Sequence of chain B:
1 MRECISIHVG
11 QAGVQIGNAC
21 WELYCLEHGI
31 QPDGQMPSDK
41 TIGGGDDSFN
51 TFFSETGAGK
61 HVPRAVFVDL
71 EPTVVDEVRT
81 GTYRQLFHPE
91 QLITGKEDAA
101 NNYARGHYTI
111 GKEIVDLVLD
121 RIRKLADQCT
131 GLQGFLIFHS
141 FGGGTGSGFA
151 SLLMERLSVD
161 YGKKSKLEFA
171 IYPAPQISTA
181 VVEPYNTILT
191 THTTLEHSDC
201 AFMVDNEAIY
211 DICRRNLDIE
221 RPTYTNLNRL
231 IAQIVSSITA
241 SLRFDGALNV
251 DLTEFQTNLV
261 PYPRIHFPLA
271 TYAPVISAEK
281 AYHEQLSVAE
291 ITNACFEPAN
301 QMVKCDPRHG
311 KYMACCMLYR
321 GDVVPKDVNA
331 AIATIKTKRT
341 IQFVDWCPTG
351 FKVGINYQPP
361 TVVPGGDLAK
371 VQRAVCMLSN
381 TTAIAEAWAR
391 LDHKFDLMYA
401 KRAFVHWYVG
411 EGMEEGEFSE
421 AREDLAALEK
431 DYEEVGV

Interface contacts:
Residue A58 in chain B is in contact with residue T47 in chain A (closest heavy-atom distance 3.3 Å).
Residue Q35 in chain B interacts with residue T47 in chain A (closest heavy-atom distance 3.2 Å).
Residue R84 in chain B is in contact with residue P44 in chain A (closest heavy-atom distance 3.5 Å).
Residue T80 in chain B interacts with residue M13 in chain A (closest heavy-atom distance 3.3 Å).
Residue A58 in chain B contacts residue V50 in chain A (closest heavy-atom distance 4.2 Å).
Residue R79 in chain B is in contact with residue P9 in chain A (closest heavy-atom distance 3.4 Å).
Residue G57 in chain B contacts residue H49 in chain A (closest heavy-atom distance 4.2 Å).
Residue T56 in chain B is in contact with residue H49 in chain A (closest heavy-atom distance 3.4 Å).
Residue Y83 in chain B is in contact with residue Y31 in chain A (closest heavy-atom distance 4.0 Å).
Residue Q85 in chain B is in contact with residue T46 in chain A (closest heavy-atom distance 4.2 Å).
Residue R229 in chain B contacts residue F35 in chain A (closest heavy-atom distance 3.7 Å).
Residue D33 in chain B is in contact with residue P44 in chain A (closest heavy-atom distance 4.0 Å).
Residue K60 in chain B interacts with residue T47 in chain A (closest heavy-atom distance 3.7 Å).
Residue R229 in chain B is in contact with residue S34 in chain A (closest heavy-atom distance 3.7 Å).
Residue Q31 in chain B contacts residue H39 in chain A (closest heavy-atom distance 3.6 Å).
Residue A58 in chain B interacts with residue K48 in chain A (closest heavy-atom distance 3.4 Å).
Residue T94 in chain B is in contact with residue E8 in chain A (closest heavy-atom distance 4.4 Å).
Residue G81 in chain B is in contact with residue Y31 in chain A (closest heavy-atom distance 3.6 Å).
Residue E77 in chain B interacts with residue T29 in chain A (closest heavy-atom distance 3.6 Å).
Residue D76 in chain B is in contact with residue M13 in chain A (closest heavy-atom distance 3.5 Å).
Residue P364 in chain B interacts with residue K38 in chain A (closest heavy-atom distance 3.7 Å).
Residue M36 in chain B contacts residue R45 in chain A (closest heavy-atom distance 2.4 Å).
Residue S38 in chain B is in contact with residue R45 in chain A (closest heavy-atom distance 4.3 Å).
Residue P32 in chain B contacts residue H39 in chain A (closest heavy-atom distance 3.4 Å).
Residue T80 in chain B contacts residue P19 in chain A (closest heavy-atom distance 4.4 Å).
Residue K96 in chain B is in contact with residue V6 in chain A (closest heavy-atom distance 4.2 Å).
Residue T80 in chain B contacts residue T16 in chain A (closest heavy-atom distance 3.8 Å).
Residue T94 in chain B is in contact with residue V6 in chain A (closest heavy-atom distance 3.2 Å).
Residue R79 in chain B interacts with residue E8 in chain A (closest heavy-atom distance 3.9 Å).
Residue G57 in chain B is in contact with residue T47 in chain A (closest heavy-atom distance 3.3 Å).
Residue N18 in chain B contacts residue Y31 in chain A (closest heavy-atom distance 3.6 Å).
Residue V78 in chain B contacts residue Y31 in chain A (closest heavy-atom distance 3.6 Å).
Residue Q31 in chain B contacts residue F42 in chain A (closest heavy-atom distance 4.2 Å).
Residue E77 in chain B interacts with residue P19 in chain A (closest heavy-atom distance 3.3 Å).
Residue P32 in chain B contacts residue F42 in chain A (closest heavy-atom distance 3.2 Å).
Residue K96 in chain B contacts residue L4 in chain A (closest heavy-atom distance 2.9 Å).
Residue T225 in chain B is in contact with residue S34 in chain A (closest heavy-atom distance 3.9 Å).
Residue L117 in chain B is in contact with residue G7 in chain A (closest heavy-atom distance 3.7 Å).
Residue G95 in chain B is in contact with residue V6 in chain A (closest heavy-atom distance 4.3 Å).
Residue D33 in chain B contacts residue F42 in chain A (closest heavy-atom distance 3.6 Å).
Residue T82 in chain B interacts with residue F42 in chain A (closest heavy-atom distance 3.9 Å).
Residue P89 in chain B contacts residue P9 in chain A (closest heavy-atom distance 4.4 Å).
Residue D33 in chain B is in contact with residue R45 in chain A (closest heavy-atom distance 3.4 Å).
Residue I114 in chain B interacts with residue G7 in chain A (closest heavy-atom distance 4.4 Å).
Residue P37 in chain B is in contact with residue R45 in chain A (closest heavy-atom distance 4.2 Å).
Residue T225 in chain B contacts residue F35 in chain A (closest heavy-atom distance 3.8 Å).
Residue N18 in chain B interacts with residue F35 in chain A (closest heavy-atom distance 3.6 Å).
Residue Q35 in chain B is in contact with residue R45 in chain A (closest heavy-atom distance 3.0 Å).
Residue E113 in chain B interacts with residue V6 in chain A (closest heavy-atom distance 4.2 Å).
Residue E77 in chain B is in contact with residue Y31 in chain A (closest heavy-atom distance 3.3 Å).
Residue T94 in chain B contacts residue G7 in chain A (closest heavy-atom distance 3.2 Å).
Residue T82 in chain B interacts with residue G36 in chain A (closest heavy-atom distance 3.8 Å).
Residue G57 in chain B interacts with residue K48 in chain A (closest heavy-atom distance 4.1 Å).
Residue Q85 in chain B is in contact with residue P44 in chain A (closest heavy-atom distance 3.7 Å).
Residue E22 in chain B contacts residue F35 in chain A (closest heavy-atom distance 3.1 Å).
Residue I93 in chain B interacts with residue G7 in chain A (closest heavy-atom distance 4.1 Å).
Residue Q35 in chain B contacts residue T46 in chain A (closest heavy-atom distance 4.2 Å).
Residue T82 in chain B interacts with residue F35 in chain A (closest heavy-atom distance 3.4 Å).
Residue A19 in chain B is in contact with residue F35 in chain A (closest heavy-atom distance 3.7 Å).
Residue K96 in chain B contacts residue R3 in chain A (closest heavy-atom distance 4.3 Å).

Sequence of chain A:
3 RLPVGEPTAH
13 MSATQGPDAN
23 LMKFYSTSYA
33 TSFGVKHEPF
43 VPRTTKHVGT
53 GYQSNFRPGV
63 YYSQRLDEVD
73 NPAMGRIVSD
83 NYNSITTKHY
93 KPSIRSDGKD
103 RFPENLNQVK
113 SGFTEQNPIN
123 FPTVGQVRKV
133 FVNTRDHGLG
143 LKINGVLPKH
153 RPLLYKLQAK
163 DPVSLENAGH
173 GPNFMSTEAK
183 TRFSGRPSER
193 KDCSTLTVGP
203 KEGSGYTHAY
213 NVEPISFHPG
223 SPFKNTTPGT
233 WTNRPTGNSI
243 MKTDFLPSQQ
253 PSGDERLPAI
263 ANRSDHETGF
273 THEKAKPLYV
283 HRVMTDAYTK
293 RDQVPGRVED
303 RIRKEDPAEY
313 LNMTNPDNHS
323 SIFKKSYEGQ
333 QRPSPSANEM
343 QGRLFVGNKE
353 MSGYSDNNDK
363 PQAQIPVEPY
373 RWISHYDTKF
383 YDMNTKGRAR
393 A

The following describes two proteins that form a bound complex.